Sequence of chain B:
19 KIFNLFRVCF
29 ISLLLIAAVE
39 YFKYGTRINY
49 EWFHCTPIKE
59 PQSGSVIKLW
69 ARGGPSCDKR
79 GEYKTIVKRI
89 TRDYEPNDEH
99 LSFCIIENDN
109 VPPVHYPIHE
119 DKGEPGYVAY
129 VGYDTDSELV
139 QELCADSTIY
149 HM

Interface contacts:
Residue K77 in chain B is in contact with residue H149 in chain A (closest heavy-atom distance 3.9 Å).
Residue Y148 in chain B contacts residue Y125 in chain A (closest heavy-atom distance 3.6 Å).
Residue Y125 in chain B is in contact with residue H149 in chain A (closest heavy-atom distance 2.6 Å).
Residue R78 in chain B contacts residue T89 in chain A (closest heavy-atom distance 2.8 Å).
Residue H149 in chain B is in contact with residue Y125 in chain A (closest heavy-atom distance 2.6 Å).
Residue R78 in chain B is in contact with residue E93 in chain A (closest heavy-atom distance 4.0 Å).
Residue T146 in chain B is in contact with residue T146 in chain A (closest heavy-atom distance 4.0 Å).
Residue V85 in chain B contacts residue V85 in chain A (closest heavy-atom distance 4.0 Å).
Residue E93 in chain B contacts residue R78 in chain A (closest heavy-atom distance 4.0 Å).
Residue P94 in chain B is in contact with residue R78 in chain A (closest heavy-atom distance 3.4 Å).
Residue M150 in chain B interacts with residue Y81 in chain A (closest heavy-atom distance 3.6 Å).
Residue M150 in chain B contacts residue K77 in chain A (closest heavy-atom distance 4.2 Å).
Residue K82 in chain B interacts with residue T89 in chain A (closest heavy-atom distance 3.2 Å).
Residue D76 in chain B contacts residue N95 in chain A (closest heavy-atom distance 4.4 Å).
Residue H149 in chain B is in contact with residue K77 in chain A (closest heavy-atom distance 3.9 Å).
Residue M150 in chain B is in contact with residue P111 in chain A (closest heavy-atom distance 3.7 Å).
Residue F101 in chain B is in contact with residue Y81 in chain A (closest heavy-atom distance 3.9 Å).
Residue E105 in chain B is in contact with residue Y148 in chain A (closest heavy-atom distance 3.8 Å).
Residue Y81 in chain B interacts with residue V85 in chain A (closest heavy-atom distance 3.8 Å).
Residue H149 in chain B is in contact with residue D107 in chain A (closest heavy-atom distance 4.4 Å).
Residue Y148 in chain B contacts residue Y81 in chain A (closest heavy-atom distance 4.3 Å).
Residue N95 in chain B interacts with residue D76 in chain A (closest heavy-atom distance 4.4 Å).
Residue Y148 in chain B interacts with residue Y148 in chain A (closest heavy-atom distance 3.4 Å).
Residue P94 in chain B interacts with residue D76 in chain A (closest heavy-atom distance 4.5 Å).
Residue Y81 in chain B interacts with residue Y81 in chain A (closest heavy-atom distance 2.6 Å).
Residue E105 in chain B interacts with residue I147 in chain A (closest heavy-atom distance 3.6 Å).
Residue Y81 in chain B is in contact with residue M150 in chain A (closest heavy-atom distance 3.6 Å).
Residue T146 in chain B is in contact with residue Y148 in chain A (closest heavy-atom distance 4.2 Å).
Residue Y148 in chain B is in contact with residue E105 in chain A (closest heavy-atom distance 3.8 Å).
Residue I147 in chain B contacts residue E105 in chain A (closest heavy-atom distance 3.6 Å).
Residue N95 in chain B is in contact with residue R78 in chain A (closest heavy-atom distance 4.0 Å).
Residue E105 in chain B is in contact with residue H149 in chain A (closest heavy-atom distance 3.5 Å).
Residue Y125 in chain B interacts with residue Y148 in chain A (closest heavy-atom distance 3.7 Å).
Residue M150 in chain B contacts residue Y125 in chain A (closest heavy-atom distance 4.5 Å).
Residue I103 in chain B is in contact with residue Y81 in chain A (closest heavy-atom distance 3.6 Å).
Residue R90 in chain B is in contact with residue I46 in chain A (closest heavy-atom distance 3.8 Å).
Residue R78 in chain B is in contact with residue P94 in chain A (closest heavy-atom distance 3.4 Å).
Residue P111 in chain B interacts with residue M150 in chain A (closest heavy-atom distance 3.8 Å).
Residue H149 in chain B interacts with residue E105 in chain A (closest heavy-atom distance 3.5 Å).
Residue M150 in chain B is in contact with residue R78 in chain A (closest heavy-atom distance 4.0 Å).
Residue I103 in chain B is in contact with residue Y148 in chain A (closest heavy-atom distance 3.3 Å).
Residue Y81 in chain B is in contact with residue F101 in chain A (closest heavy-atom distance 3.9 Å).
Residue T89 in chain B interacts with residue K82 in chain A (closest heavy-atom distance 3.2 Å).
Residue R78 in chain B is in contact with residue M150 in chain A (closest heavy-atom distance 4.0 Å).
Residue K77 in chain B interacts with residue M150 in chain A (closest heavy-atom distance 4.2 Å).
Residue T89 in chain B interacts with residue R78 in chain A (closest heavy-atom distance 2.8 Å).
Residue Y92 in chain B interacts with residue R78 in chain A (closest heavy-atom distance 3.8 Å).
Residue R78 in chain B is in contact with residue N95 in chain A (closest heavy-atom distance 4.0 Å).
Residue Y148 in chain B is in contact with residue T146 in chain A (closest heavy-atom distance 4.2 Å).
Residue Y81 in chain B interacts with residue Y148 in chain A (closest heavy-atom distance 4.4 Å).
Residue V85 in chain B is in contact with residue Y81 in chain A (closest heavy-atom distance 3.8 Å).
Residue D76 in chain B contacts residue P94 in chain A (closest heavy-atom distance 4.5 Å).
Residue Y125 in chain B contacts residue M150 in chain A (closest heavy-atom distance 4.5 Å).
Residue Y81 in chain B is in contact with residue I103 in chain A (closest heavy-atom distance 3.6 Å).
Residue R78 in chain B interacts with residue Y92 in chain A (closest heavy-atom distance 3.8 Å).
Residue P111 in chain B is in contact with residue H98 in chain A (closest heavy-atom distance 3.9 Å).
Residue H98 in chain B contacts residue P111 in chain A (closest heavy-atom distance 3.9 Å).
Residue D107 in chain B contacts residue H149 in chain A (closest heavy-atom distance 4.4 Å).
Residue Y148 in chain B interacts with residue I103 in chain A (closest heavy-atom distance 3.3 Å).
Residue I46 in chain B is in contact with residue R90 in chain A (closest heavy-atom distance 3.8 Å).

This data describes a binding interaction between two proteins.

Sequence of chain A:
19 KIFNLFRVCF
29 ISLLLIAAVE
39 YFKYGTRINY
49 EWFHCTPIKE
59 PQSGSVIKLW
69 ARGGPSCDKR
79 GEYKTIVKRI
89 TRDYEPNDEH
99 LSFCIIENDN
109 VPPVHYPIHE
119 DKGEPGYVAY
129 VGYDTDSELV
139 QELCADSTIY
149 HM